The following describes two proteins that form a bound complex.

Sequence of protein 2:
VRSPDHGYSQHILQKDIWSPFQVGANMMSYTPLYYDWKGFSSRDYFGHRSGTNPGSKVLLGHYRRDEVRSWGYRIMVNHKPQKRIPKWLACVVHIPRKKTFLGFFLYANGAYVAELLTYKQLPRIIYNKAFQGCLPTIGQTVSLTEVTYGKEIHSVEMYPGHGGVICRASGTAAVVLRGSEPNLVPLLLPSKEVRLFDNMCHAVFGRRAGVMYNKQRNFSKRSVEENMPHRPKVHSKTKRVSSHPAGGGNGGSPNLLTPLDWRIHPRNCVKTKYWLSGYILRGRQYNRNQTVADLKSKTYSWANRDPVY

Contacts between the two chains:
Residue R477 in protein 1 contacts residue I196 in protein 2 (closest heavy-atom distance 3.2 Å).
Residue L492 in protein 1 is in contact with residue V71 in protein 2 (closest heavy-atom distance 3.6 Å).
Residue E79 in protein 1 is in contact with residue H232 in protein 2 (closest heavy-atom distance 3.0 Å).
Residue H483 in protein 1 is in contact with residue K199 in protein 2 (closest heavy-atom distance 2.2 Å).
Residue L492 in protein 1 is in contact with residue F91 in protein 2 (closest heavy-atom distance 4.3 Å).
Residue T78 in protein 1 interacts with residue R238 in protein 2 (closest heavy-atom distance 4.3 Å).
Residue H483 in protein 1 is in contact with residue I196 in protein 2 (closest heavy-atom distance 2.8 Å).
Residue F478 in protein 1 is in contact with residue L176 in protein 2 (closest heavy-atom distance 4.2 Å).
Residue F85 in protein 1 contacts residue V183 in protein 2 (closest heavy-atom distance 3.5 Å).
Residue L488 in protein 1 contacts residue Y197 in protein 2 (closest heavy-atom distance 3.9 Å).
Residue G480 in protein 1 contacts residue I196 in protein 2 (closest heavy-atom distance 3.2 Å).
Residue F478 in protein 1 contacts residue K199 in protein 2 (closest heavy-atom distance 3.7 Å).
Residue T84 in protein 1 interacts with residue V183 in protein 2 (closest heavy-atom distance 3.2 Å).
Residue R77 in protein 1 contacts residue W107 in protein 2 (closest heavy-atom distance 4.1 Å).
Residue F495 in protein 1 is in contact with residue V71 in protein 2 (closest heavy-atom distance 3.9 Å).
Residue E485 in protein 1 interacts with residue F275 in protein 2 (closest heavy-atom distance 3.9 Å).
Residue L492 in protein 1 is in contact with residue L192 in protein 2 (closest heavy-atom distance 4.1 Å).
Residue H483 in protein 1 interacts with residue A200 in protein 2 (closest heavy-atom distance 4.2 Å).
Residue S81 in protein 1 is in contact with residue V147 in protein 2 (closest heavy-atom distance 2.8 Å).
Residue L488 in protein 1 is in contact with residue K190 in protein 2 (closest heavy-atom distance 3.1 Å).
Residue F85 in protein 1 contacts residue A181 in protein 2 (closest heavy-atom distance 3.6 Å).
Residue N76 in protein 1 contacts residue M228 in protein 2 (closest heavy-atom distance 4.3 Å).
Residue W474 in protein 1 interacts with residue G180 in protein 2 (closest heavy-atom distance 4.0 Å).
Residue E481 in protein 1 interacts with residue K199 in protein 2 (closest heavy-atom distance 3.6 Å).
Residue F495 in protein 1 interacts with residue F91 in protein 2 (closest heavy-atom distance 3.3 Å).
Residue D82 in protein 1 contacts residue K150 in protein 2 (closest heavy-atom distance 2.6 Å).
Residue F85 in protein 1 is in contact with residue N148 in protein 2 (closest heavy-atom distance 3.1 Å).
Residue F478 in protein 1 contacts residue A178 in protein 2 (closest heavy-atom distance 3.5 Å).
Residue F478 in protein 1 contacts residue K157 in protein 2 (closest heavy-atom distance 3.6 Å).
Residue T78 in protein 1 interacts with residue G234 in protein 2 (closest heavy-atom distance 3.1 Å).
Residue E485 in protein 1 is in contact with residue I208 in protein 2 (closest heavy-atom distance 3.3 Å).
Residue R477 in protein 1 interacts with residue L176 in protein 2 (closest heavy-atom distance 3.4 Å).
Residue T84 in protein 1 contacts residue N148 in protein 2 (closest heavy-atom distance 3.0 Å).
Residue H483 in protein 1 contacts residue T207 in protein 2 (closest heavy-atom distance 3.5 Å).
Residue E484 in protein 1 interacts with residue F201 in protein 2 (closest heavy-atom distance 3.0 Å).
Residue F85 in protein 1 contacts residue Q152 in protein 2 (closest heavy-atom distance 3.0 Å).
Residue T78 in protein 1 contacts residue K150 in protein 2 (closest heavy-atom distance 3.5 Å).
Residue G496 in protein 1 interacts with residue V71 in protein 2 (closest heavy-atom distance 3.3 Å).
Residue T78 in protein 1 is in contact with residue G233 in protein 2 (closest heavy-atom distance 3.4 Å).
Residue T78 in protein 1 is in contact with residue V235 in protein 2 (closest heavy-atom distance 4.0 Å).
Residue S81 in protein 1 contacts residue N148 in protein 2 (closest heavy-atom distance 2.4 Å).
Residue F478 in protein 1 interacts with residue P156 in protein 2 (closest heavy-atom distance 4.2 Å).
Residue W474 in protein 1 interacts with residue A178 in protein 2 (closest heavy-atom distance 4.3 Å).
Residue E481 in protein 1 contacts residue F201 in protein 2 (closest heavy-atom distance 4.0 Å).
Residue L488 in protein 1 interacts with residue Q191 in protein 2 (closest heavy-atom distance 4.3 Å).
Residue L488 in protein 1 contacts residue I208 in protein 2 (closest heavy-atom distance 4.0 Å).
Residue T84 in protein 1 is in contact with residue L103 in protein 2 (closest heavy-atom distance 3.7 Å).
Residue F85 in protein 1 contacts residue K150 in protein 2 (closest heavy-atom distance 3.4 Å).
Residue T78 in protein 1 is in contact with residue H149 in protein 2 (closest heavy-atom distance 3.6 Å).
Residue F478 in protein 1 interacts with residue W158 in protein 2 (closest heavy-atom distance 3.4 Å).
Residue E484 in protein 1 contacts residue P206 in protein 2 (closest heavy-atom distance 3.4 Å).
Residue N76 in protein 1 interacts with residue V235 in protein 2 (closest heavy-atom distance 4.3 Å).
Residue E484 in protein 1 is in contact with residue I208 in protein 2 (closest heavy-atom distance 3.8 Å).
Residue F478 in protein 1 contacts residue I196 in protein 2 (closest heavy-atom distance 3.9 Å).
Residue L73 in protein 1 contacts residue V128 in protein 2 (closest heavy-atom distance 3.6 Å).
Residue L488 in protein 1 interacts with residue L192 in protein 2 (closest heavy-atom distance 3.5 Å).
Residue E485 in protein 1 contacts residue K190 in protein 2 (closest heavy-atom distance 3.8 Å).
Residue T78 in protein 1 interacts with residue H232 in protein 2 (closest heavy-atom distance 3.9 Å).
Residue L492 in protein 1 contacts residue P74 in protein 2 (closest heavy-atom distance 3.5 Å).
Residue H483 in protein 1 is in contact with residue Y197 in protein 2 (closest heavy-atom distance 3.8 Å).

Sequence of protein 1:
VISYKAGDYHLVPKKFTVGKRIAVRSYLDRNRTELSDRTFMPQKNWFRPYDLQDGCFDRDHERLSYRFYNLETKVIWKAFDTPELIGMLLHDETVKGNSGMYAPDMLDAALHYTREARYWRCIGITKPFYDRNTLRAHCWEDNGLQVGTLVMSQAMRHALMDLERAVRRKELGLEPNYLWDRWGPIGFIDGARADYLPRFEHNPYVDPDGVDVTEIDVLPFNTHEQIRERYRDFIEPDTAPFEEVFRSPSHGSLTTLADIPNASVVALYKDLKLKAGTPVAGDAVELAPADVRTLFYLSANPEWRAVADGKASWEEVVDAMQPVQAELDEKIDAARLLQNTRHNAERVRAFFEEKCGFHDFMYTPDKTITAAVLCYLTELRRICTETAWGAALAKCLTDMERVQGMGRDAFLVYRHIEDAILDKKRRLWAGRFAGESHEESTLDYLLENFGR